Sequence of protein 2:
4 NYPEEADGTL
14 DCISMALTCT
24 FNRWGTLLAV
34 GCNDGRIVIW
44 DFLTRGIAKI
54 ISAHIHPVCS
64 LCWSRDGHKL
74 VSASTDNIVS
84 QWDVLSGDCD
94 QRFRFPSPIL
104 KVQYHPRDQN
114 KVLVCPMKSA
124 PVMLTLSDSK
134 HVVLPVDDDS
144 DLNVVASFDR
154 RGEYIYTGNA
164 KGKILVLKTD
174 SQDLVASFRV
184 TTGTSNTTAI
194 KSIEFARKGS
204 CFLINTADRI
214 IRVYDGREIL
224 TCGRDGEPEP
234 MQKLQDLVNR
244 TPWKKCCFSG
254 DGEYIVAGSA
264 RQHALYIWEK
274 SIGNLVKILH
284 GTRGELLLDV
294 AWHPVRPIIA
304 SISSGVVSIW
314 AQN

Sequence of protein 1:
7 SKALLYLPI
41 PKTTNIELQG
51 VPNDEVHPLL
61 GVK

Residue-level contacts at the interface:
Residue D69 in protein 2 contacts residue L10 in protein 1 (closest heavy-atom distance 2.9 Å).
Residue S122 in protein 2 contacts residue V51 in protein 1 (closest heavy-atom distance 3.6 Å).
Residue A51 in protein 2 is in contact with residue L13 in protein 1 (closest heavy-atom distance 3.5 Å).
Residue I42 in protein 2 contacts residue L13 in protein 1 (closest heavy-atom distance 3.8 Å).
Residue P99 in protein 2 is in contact with residue N53 in protein 1 (closest heavy-atom distance 3.9 Å).
Residue D69 in protein 2 is in contact with residue K8 in protein 1 (closest heavy-atom distance 3.8 Å).
Residue L30 in protein 2 interacts with residue L11 in protein 1 (closest heavy-atom distance 3.6 Å).
Residue W27 in protein 2 interacts with residue A9 in protein 1 (closest heavy-atom distance 3.4 Å).
Residue K52 in protein 2 interacts with residue L13 in protein 1 (closest heavy-atom distance 4.0 Å).
Residue K121 in protein 2 contacts residue V51 in protein 1 (closest heavy-atom distance 3.8 Å).
Residue V136 in protein 2 contacts residue L48 in protein 1 (closest heavy-atom distance 3.7 Å).
Residue M120 in protein 2 contacts residue V51 in protein 1 (closest heavy-atom distance 3.8 Å).
Residue P101 in protein 2 is in contact with residue V56 in protein 1 (closest heavy-atom distance 4.0 Å).
Residue V87 in protein 2 is in contact with residue L10 in protein 1 (closest heavy-atom distance 3.9 Å).
Residue T78 in protein 2 contacts residue H57 in protein 1 (closest heavy-atom distance 3.8 Å).
Residue C62 in protein 2 contacts residue L59 in protein 1 (closest heavy-atom distance 3.7 Å).
Residue D69 in protein 2 interacts with residue A9 in protein 1 (closest heavy-atom distance 3.4 Å).
Residue S132 in protein 2 interacts with residue K42 in protein 1 (closest heavy-atom distance 3.2 Å).
Residue W27 in protein 2 contacts residue L10 in protein 1 (closest heavy-atom distance 3.4 Å).
Residue S132 in protein 2 contacts residue T44 in protein 1 (closest heavy-atom distance 3.6 Å).
Residue R97 in protein 2 contacts residue T43 in protein 1 (closest heavy-atom distance 3.8 Å).
Residue W27 in protein 2 contacts residue L11 in protein 1 (closest heavy-atom distance 3.6 Å).
Residue L88 in protein 2 is in contact with residue L13 in protein 1 (closest heavy-atom distance 3.6 Å).
Residue R95 in protein 2 contacts residue K42 in protein 1 (closest heavy-atom distance 2.9 Å).
Residue V125 in protein 2 contacts residue L48 in protein 1 (closest heavy-atom distance 3.9 Å).
Residue T29 in protein 2 is in contact with residue L11 in protein 1 (closest heavy-atom distance 2.7 Å).
Residue H134 in protein 2 contacts residue I46 in protein 1 (closest heavy-atom distance 3.7 Å).
Residue S100 in protein 2 interacts with residue P52 in protein 1 (closest heavy-atom distance 3.9 Å).
Residue H71 in protein 2 contacts residue A9 in protein 1 (closest heavy-atom distance 4.0 Å).
Residue F98 in protein 2 contacts residue I46 in protein 1 (closest heavy-atom distance 3.9 Å).
Residue C62 in protein 2 interacts with residue H57 in protein 1 (closest heavy-atom distance 3.5 Å).
Residue M120 in protein 2 contacts residue V56 in protein 1 (closest heavy-atom distance 3.3 Å).
Residue I50 in protein 2 contacts residue I15 in protein 1 (closest heavy-atom distance 3.4 Å).
Residue P99 in protein 2 is in contact with residue P52 in protein 1 (closest heavy-atom distance 3.6 Å).
Residue R95 in protein 2 is in contact with residue T44 in protein 1 (closest heavy-atom distance 2.9 Å).
Residue P99 in protein 2 contacts residue I46 in protein 1 (closest heavy-atom distance 3.4 Å).
Residue A51 in protein 2 interacts with residue I15 in protein 1 (closest heavy-atom distance 3.3 Å).
Residue P101 in protein 2 contacts residue H57 in protein 1 (closest heavy-atom distance 3.7 Å).
Residue K121 in protein 2 contacts residue P52 in protein 1 (closest heavy-atom distance 3.8 Å).
Residue F96 in protein 2 interacts with residue T44 in protein 1 (closest heavy-atom distance 3.2 Å).
Residue R97 in protein 2 interacts with residue N45 in protein 1 (closest heavy-atom distance 2.5 Å).
Residue C92 in protein 2 interacts with residue P41 in protein 1 (closest heavy-atom distance 3.8 Å).
Residue K121 in protein 2 contacts residue E55 in protein 1 (closest heavy-atom distance 3.7 Å).
Residue M120 in protein 2 contacts residue P58 in protein 1 (closest heavy-atom distance 3.8 Å).
Residue S122 in protein 2 contacts residue L48 in protein 1 (closest heavy-atom distance 3.6 Å).
Residue R95 in protein 2 contacts residue T43 in protein 1 (closest heavy-atom distance 2.9 Å).
Residue L103 in protein 2 is in contact with residue P58 in protein 1 (closest heavy-atom distance 4.0 Å).
Residue T78 in protein 2 interacts with residue L60 in protein 1 (closest heavy-atom distance 3.5 Å).
Residue I102 in protein 2 is in contact with residue H57 in protein 1 (closest heavy-atom distance 2.9 Å).
Residue Q94 in protein 2 contacts residue K42 in protein 1 (closest heavy-atom distance 3.5 Å).
Residue G70 in protein 2 contacts residue L10 in protein 1 (closest heavy-atom distance 3.6 Å).
Residue S100 in protein 2 interacts with residue V51 in protein 1 (closest heavy-atom distance 3.5 Å).
Residue H71 in protein 2 contacts residue L10 in protein 1 (closest heavy-atom distance 3.7 Å).
Residue T29 in protein 2 contacts residue Y12 in protein 1 (closest heavy-atom distance 3.8 Å).
Residue M120 in protein 2 contacts residue E55 in protein 1 (closest heavy-atom distance 3.6 Å).
Residue V87 in protein 2 interacts with residue L13 in protein 1 (closest heavy-atom distance 3.8 Å).
Residue P99 in protein 2 contacts residue L48 in protein 1 (closest heavy-atom distance 3.7 Å).
Residue R97 in protein 2 is in contact with residue I46 in protein 1 (closest heavy-atom distance 2.8 Å).
Residue R97 in protein 2 contacts residue T44 in protein 1 (closest heavy-atom distance 2.9 Å).
Residue P101 in protein 2 interacts with residue E55 in protein 1 (closest heavy-atom distance 3.6 Å).

These two protein chains interact to form a complex.